This data describes a binding interaction between two proteins.

Sequence of protein 2:
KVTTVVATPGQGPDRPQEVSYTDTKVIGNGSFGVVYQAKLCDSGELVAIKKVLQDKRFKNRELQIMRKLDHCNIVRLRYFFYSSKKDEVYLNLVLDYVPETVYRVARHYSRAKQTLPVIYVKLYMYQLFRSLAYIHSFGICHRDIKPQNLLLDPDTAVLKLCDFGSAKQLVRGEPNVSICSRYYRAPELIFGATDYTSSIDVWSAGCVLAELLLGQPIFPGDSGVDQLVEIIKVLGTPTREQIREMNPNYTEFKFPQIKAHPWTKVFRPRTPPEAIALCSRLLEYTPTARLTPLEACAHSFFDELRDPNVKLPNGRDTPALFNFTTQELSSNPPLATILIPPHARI

Contacts between the two chains:
Residue E268 in protein 2 is in contact with residue G16 in protein 1 (closest heavy-atom distance 3.2 Å).
Residue V241 in protein 2 is in contact with residue E21 in protein 1 (closest heavy-atom distance 4.4 Å).
Residue I248 in protein 2 interacts with residue V23 in protein 1 (closest heavy-atom distance 4.6 Å).
Residue F271 in protein 2 interacts with residue I19 in protein 1 (closest heavy-atom distance 3.6 Å).
Residue F207 in protein 2 interacts with residue L18 in protein 1 (closest heavy-atom distance 3.8 Å).
Residue Y266 in protein 2 interacts with residue G16 in protein 1 (closest heavy-atom distance 3.2 Å).
Residue Y266 in protein 2 is in contact with residue L18 in protein 1 (closest heavy-atom distance 3.0 Å).
Residue L244 in protein 2 is in contact with residue I19 in protein 1 (closest heavy-atom distance 4.7 Å).
Residue F207 in protein 2 contacts residue V13 in protein 1 (closest heavy-atom distance 3.7 Å).
Residue V241 in protein 2 contacts residue L18 in protein 1 (closest heavy-atom distance 4.5 Å).
Residue Y266 in protein 2 contacts residue N17 in protein 1 (closest heavy-atom distance 3.4 Å).
Residue G240 in protein 2 is in contact with residue P5 in protein 1 (closest heavy-atom distance 3.7 Å).
Residue F207 in protein 2 interacts with residue I19 in protein 1 (closest heavy-atom distance 3.6 Å).
Residue G240 in protein 2 contacts residue L9 in protein 1 (closest heavy-atom distance 4.3 Å).
Residue Y266 in protein 2 interacts with residue I19 in protein 1 (closest heavy-atom distance 4.0 Å).
Residue P272 in protein 2 contacts residue K20 in protein 1 (closest heavy-atom distance 4.6 Å).
Residue L244 in protein 2 is in contact with residue L18 in protein 1 (closest heavy-atom distance 3.7 Å).
Residue I274 in protein 2 is in contact with residue L26 in protein 1 (closest heavy-atom distance 3.7 Å).
Residue I248 in protein 2 interacts with residue I19 in protein 1 (closest heavy-atom distance 4.6 Å).
Residue Y266 in protein 2 is in contact with residue L12 in protein 1 (closest heavy-atom distance 4.1 Å).
Residue K249 in protein 2 contacts residue L26 in protein 1 (closest heavy-atom distance 3.6 Å).
Residue S239 in protein 2 contacts residue R25 in protein 1 (closest heavy-atom distance 4.4 Å).
Residue I206 in protein 2 is in contact with residue V13 in protein 1 (closest heavy-atom distance 3.7 Å).
Residue V241 in protein 2 contacts residue L9 in protein 1 (closest heavy-atom distance 4.0 Å).
Residue V241 in protein 2 is in contact with residue A22 in protein 1 (closest heavy-atom distance 4.6 Å).
Residue P254 in protein 2 contacts residue I19 in protein 1 (closest heavy-atom distance 4.2 Å).
Residue E268 in protein 2 is in contact with residue K20 in protein 1 (closest heavy-atom distance 2.9 Å).
Residue E268 in protein 2 interacts with residue I19 in protein 1 (closest heavy-atom distance 3.0 Å).
Residue I206 in protein 2 interacts with residue L18 in protein 1 (closest heavy-atom distance 3.7 Å).
Residue V245 in protein 2 contacts residue A22 in protein 1 (closest heavy-atom distance 3.5 Å).
Residue P272 in protein 2 is in contact with residue V23 in protein 1 (closest heavy-atom distance 3.8 Å).
Residue V241 in protein 2 interacts with residue L12 in protein 1 (closest heavy-atom distance 3.5 Å).
Residue T267 in protein 2 is in contact with residue G16 in protein 1 (closest heavy-atom distance 3.6 Å).
Residue Y266 in protein 2 contacts residue V13 in protein 1 (closest heavy-atom distance 3.3 Å).
Residue T253 in protein 2 is in contact with residue V23 in protein 1 (closest heavy-atom distance 3.8 Å).
Residue I248 in protein 2 is in contact with residue L26 in protein 1 (closest heavy-atom distance 4.2 Å).
Residue G208 in protein 2 is in contact with residue V13 in protein 1 (closest heavy-atom distance 4.7 Å).
Residue F271 in protein 2 interacts with residue K20 in protein 1 (closest heavy-atom distance 4.2 Å).
Residue V241 in protein 2 is in contact with residue R25 in protein 1 (closest heavy-atom distance 3.7 Å).
Residue T253 in protein 2 is in contact with residue I19 in protein 1 (closest heavy-atom distance 4.1 Å).
Residue I206 in protein 2 is in contact with residue L9 in protein 1 (closest heavy-atom distance 3.5 Å).
Residue V241 in protein 2 interacts with residue L8 in protein 1 (closest heavy-atom distance 4.2 Å).
Residue V245 in protein 2 is in contact with residue R25 in protein 1 (closest heavy-atom distance 3.8 Å).
Residue L244 in protein 2 interacts with residue A22 in protein 1 (closest heavy-atom distance 4.1 Å).
Residue V241 in protein 2 is in contact with residue P5 in protein 1 (closest heavy-atom distance 3.5 Å).
Residue K270 in protein 2 interacts with residue K20 in protein 1 (closest heavy-atom distance 3.0 Å).
Residue S239 in protein 2 contacts residue P5 in protein 1 (closest heavy-atom distance 3.1 Å).
Residue V245 in protein 2 contacts residue L26 in protein 1 (closest heavy-atom distance 3.6 Å).
Residue I274 in protein 2 contacts residue V23 in protein 1 (closest heavy-atom distance 3.4 Å).
Residue E268 in protein 2 interacts with residue N17 in protein 1 (closest heavy-atom distance 3.6 Å).
Residue E268 in protein 2 is in contact with residue L18 in protein 1 (closest heavy-atom distance 3.5 Å).
Residue D242 in protein 2 contacts residue R25 in protein 1 (closest heavy-atom distance 4.4 Å).
Residue I248 in protein 2 contacts residue A22 in protein 1 (closest heavy-atom distance 3.8 Å).
Residue I259 in protein 2 is in contact with residue I19 in protein 1 (closest heavy-atom distance 3.5 Å).

Sequence of protein 1:
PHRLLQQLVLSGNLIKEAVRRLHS